Sequence of protein 1:
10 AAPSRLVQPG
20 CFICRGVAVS

Sequence of protein 2:
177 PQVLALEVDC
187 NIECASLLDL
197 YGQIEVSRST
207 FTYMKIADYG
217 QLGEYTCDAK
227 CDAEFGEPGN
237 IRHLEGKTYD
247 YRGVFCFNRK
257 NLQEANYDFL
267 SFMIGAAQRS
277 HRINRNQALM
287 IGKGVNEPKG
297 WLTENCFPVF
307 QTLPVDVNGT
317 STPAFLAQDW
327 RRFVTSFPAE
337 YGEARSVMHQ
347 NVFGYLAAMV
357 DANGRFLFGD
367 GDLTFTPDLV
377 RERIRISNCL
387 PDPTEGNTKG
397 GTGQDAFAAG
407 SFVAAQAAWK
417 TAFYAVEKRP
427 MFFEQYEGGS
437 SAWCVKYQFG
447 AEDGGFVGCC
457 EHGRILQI

Residue-level contacts at the interface:
Residue T394 in protein 2 interacts with residue R14 in protein 1 (closest heavy-atom distance 3.6 Å).
Residue G397 in protein 2 is in contact with residue F21 in protein 1 (closest heavy-atom distance 3.2 Å).
Residue V356 in protein 2 interacts with residue F21 in protein 1 (closest heavy-atom distance 4.6 Å).
Residue T398 in protein 2 contacts residue F21 in protein 1 (closest heavy-atom distance 4.7 Å).
Residue T394 in protein 2 is in contact with residue V16 in protein 1 (closest heavy-atom distance 3.3 Å).
Residue L322 in protein 2 is in contact with residue C23 in protein 1 (closest heavy-atom distance 4.8 Å).
Residue D401 in protein 2 contacts residue V16 in protein 1 (closest heavy-atom distance 3.4 Å).
Residue Q324 in protein 2 is in contact with residue I22 in protein 1 (closest heavy-atom distance 4.7 Å).
Residue V356 in protein 2 contacts residue C20 in protein 1 (closest heavy-atom distance 4.6 Å).
Residue D401 in protein 2 is in contact with residue R14 in protein 1 (closest heavy-atom distance 2.9 Å).
Residue V356 in protein 2 interacts with residue G19 in protein 1 (closest heavy-atom distance 4.2 Å).
Residue N393 in protein 2 contacts residue R14 in protein 1 (closest heavy-atom distance 3.9 Å).
Residue G396 in protein 2 contacts residue Q17 in protein 1 (closest heavy-atom distance 4.7 Å).
Residue T398 in protein 2 interacts with residue Q17 in protein 1 (closest heavy-atom distance 4.9 Å).
Residue Y351 in protein 2 is in contact with residue F21 in protein 1 (closest heavy-atom distance 4.2 Å).
Residue V311 in protein 2 is in contact with residue C23 in protein 1 (closest heavy-atom distance 3.3 Å).
Residue L322 in protein 2 contacts residue I22 in protein 1 (closest heavy-atom distance 4.0 Å).
Residue L322 in protein 2 interacts with residue F21 in protein 1 (closest heavy-atom distance 3.9 Å).
Residue T308 in protein 2 is in contact with residue R24 in protein 1 (closest heavy-atom distance 3.3 Å).
Residue V356 in protein 2 contacts residue P18 in protein 1 (closest heavy-atom distance 4.2 Å).
Residue V311 in protein 2 contacts residue R24 in protein 1 (closest heavy-atom distance 4.4 Å).
Residue F321 in protein 2 interacts with residue R24 in protein 1 (closest heavy-atom distance 4.1 Å).
Residue G396 in protein 2 is in contact with residue P18 in protein 1 (closest heavy-atom distance 4.7 Å).
Residue L309 in protein 2 is in contact with residue R24 in protein 1 (closest heavy-atom distance 3.9 Å).
Residue V311 in protein 2 contacts residue F21 in protein 1 (closest heavy-atom distance 4.8 Å).
Residue P310 in protein 2 is in contact with residue R24 in protein 1 (closest heavy-atom distance 4.1 Å).
Residue G392 in protein 2 is in contact with residue S13 in protein 1 (closest heavy-atom distance 4.8 Å).
Residue D312 in protein 2 contacts residue A27 in protein 1 (closest heavy-atom distance 4.2 Å).
Residue L322 in protein 2 contacts residue R24 in protein 1 (closest heavy-atom distance 3.5 Å).
Residue A320 in protein 2 is in contact with residue R24 in protein 1 (closest heavy-atom distance 4.0 Å).
Residue Y351 in protein 2 interacts with residue P18 in protein 1 (closest heavy-atom distance 3.2 Å).
Residue A358 in protein 2 contacts residue I22 in protein 1 (closest heavy-atom distance 4.5 Å).
Residue A320 in protein 2 contacts residue F21 in protein 1 (closest heavy-atom distance 3.7 Å).
Residue K395 in protein 2 is in contact with residue V16 in protein 1 (closest heavy-atom distance 3.8 Å).
Residue N393 in protein 2 is in contact with residue V16 in protein 1 (closest heavy-atom distance 4.9 Å).
Residue T394 in protein 2 interacts with residue S13 in protein 1 (closest heavy-atom distance 3.1 Å).
Residue G397 in protein 2 interacts with residue V16 in protein 1 (closest heavy-atom distance 4.0 Å).
Residue A358 in protein 2 interacts with residue C20 in protein 1 (closest heavy-atom distance 3.8 Å).
Residue N393 in protein 2 contacts residue L15 in protein 1 (closest heavy-atom distance 4.0 Å).
Residue D325 in protein 2 contacts residue R24 in protein 1 (closest heavy-atom distance 2.3 Å).
Residue T398 in protein 2 is in contact with residue G19 in protein 1 (closest heavy-atom distance 4.7 Å).
Residue A354 in protein 2 contacts residue P18 in protein 1 (closest heavy-atom distance 4.2 Å).
Residue M355 in protein 2 interacts with residue P18 in protein 1 (closest heavy-atom distance 4.3 Å).
Residue G396 in protein 2 interacts with residue V16 in protein 1 (closest heavy-atom distance 3.3 Å).
Residue D357 in protein 2 interacts with residue C20 in protein 1 (closest heavy-atom distance 3.8 Å).
Residue G396 in protein 2 contacts residue F21 in protein 1 (closest heavy-atom distance 4.9 Å).

This data describes a binding interaction between two proteins.